Contacts between the two chains:
Residue I83 in chain B interacts with residue G168 in chain A (closest heavy-atom distance 3.0 Å).
Residue G66 in chain B is in contact with residue G168 in chain A (closest heavy-atom distance 3.3 Å).
Residue R85 in chain B is in contact with residue D165 in chain A (closest heavy-atom distance 3.1 Å).
Residue Y91 in chain B interacts with residue A187 in chain A (closest heavy-atom distance 3.8 Å).
Residue I95 in chain B is in contact with residue Y161 in chain A (closest heavy-atom distance 3.6 Å).
Residue L75 in chain B is in contact with residue S196 in chain A (closest heavy-atom distance 3.8 Å).
Residue P93 in chain B contacts residue I162 in chain A (closest heavy-atom distance 2.9 Å).
Residue Y91 in chain B contacts residue K188 in chain A (closest heavy-atom distance 2.9 Å).
Residue S81 in chain B contacts residue R190 in chain A (closest heavy-atom distance 2.8 Å).
Residue Y67 in chain B contacts residue W166 in chain A (closest heavy-atom distance 3.9 Å).
Residue E87 in chain B is in contact with residue A187 in chain A (closest heavy-atom distance 3.8 Å).
Residue I83 in chain B contacts residue F170 in chain A (closest heavy-atom distance 3.8 Å).
Residue Y67 in chain B is in contact with residue D165 in chain A (closest heavy-atom distance 2.9 Å).
Residue V80 in chain B is in contact with residue R190 in chain A (closest heavy-atom distance 3.5 Å).
Residue M92 in chain B is in contact with residue I162 in chain A (closest heavy-atom distance 3.3 Å).
Residue N64 in chain B interacts with residue F171 in chain A (closest heavy-atom distance 3.1 Å).
Residue V80 in chain B interacts with residue F170 in chain A (closest heavy-atom distance 3.4 Å).
Residue E89 in chain B interacts with residue I162 in chain A (closest heavy-atom distance 3.7 Å).
Residue P93 in chain B is in contact with residue Y161 in chain A (closest heavy-atom distance 3.3 Å).
Residue Y91 in chain B is in contact with residue Q176 in chain A (closest heavy-atom distance 3.8 Å).
Residue K90 in chain B interacts with residue S185 in chain A (closest heavy-atom distance 3.9 Å).
Residue P84 in chain B contacts residue T167 in chain A (closest heavy-atom distance 3.8 Å).
Residue D94 in chain B contacts residue I162 in chain A (closest heavy-atom distance 3.9 Å).
Residue Y63 in chain B is in contact with residue F170 in chain A (closest heavy-atom distance 3.5 Å).
Residue H73 in chain B interacts with residue F170 in chain A (closest heavy-atom distance 3.7 Å).
Residue T96 in chain B is in contact with residue T163 in chain A (closest heavy-atom distance 3.2 Å).
Residue R85 in chain B interacts with residue G168 in chain A (closest heavy-atom distance 3.8 Å).
Residue R85 in chain B is in contact with residue T167 in chain A (closest heavy-atom distance 3.2 Å).
Residue L88 in chain B interacts with residue K169 in chain A (closest heavy-atom distance 3.6 Å).
Residue Y91 in chain B contacts residue H182 in chain A (closest heavy-atom distance 3.4 Å).
Residue M92 in chain B contacts residue N160 in chain A (closest heavy-atom distance 3.0 Å).
Residue I82 in chain B interacts with residue G168 in chain A (closest heavy-atom distance 3.5 Å).
Residue C68 in chain B contacts residue T167 in chain A (closest heavy-atom distance 3.3 Å).
Residue I83 in chain B is in contact with residue K169 in chain A (closest heavy-atom distance 2.8 Å).
Residue P93 in chain B contacts residue N160 in chain A (closest heavy-atom distance 3.2 Å).
Residue T96 in chain B interacts with residue G164 in chain A (closest heavy-atom distance 3.6 Å).
Residue I95 in chain B interacts with residue I162 in chain A (closest heavy-atom distance 3.3 Å).
Residue M92 in chain B is in contact with residue Y161 in chain A (closest heavy-atom distance 3.7 Å).
Residue Y91 in chain B contacts residue V189 in chain A (closest heavy-atom distance 3.7 Å).
Residue I83 in chain B contacts residue R190 in chain A (closest heavy-atom distance 3.2 Å).
Residue N64 in chain B is in contact with residue F170 in chain A (closest heavy-atom distance 3.0 Å).
Residue Y67 in chain B interacts with residue G164 in chain A (closest heavy-atom distance 3.8 Å).
Residue E87 in chain B interacts with residue K188 in chain A (closest heavy-atom distance 3.8 Å).
Residue M92 in chain B contacts residue V172 in chain A (closest heavy-atom distance 3.7 Å).
Residue T96 in chain B contacts residue I162 in chain A (closest heavy-atom distance 3.3 Å).
Residue I83 in chain B is in contact with residue K188 in chain A (closest heavy-atom distance 3.6 Å).
Residue Y91 in chain B is in contact with residue Q181 in chain A (closest heavy-atom distance 3.9 Å).
Residue N78 in chain B is in contact with residue S196 in chain A (closest heavy-atom distance 2.8 Å).
Residue S65 in chain B contacts residue K169 in chain A (closest heavy-atom distance 3.7 Å).
Residue I82 in chain B is in contact with residue F170 in chain A (closest heavy-atom distance 3.3 Å).
Residue Y63 in chain B interacts with residue F171 in chain A (closest heavy-atom distance 3.4 Å).
Residue R85 in chain B interacts with residue W166 in chain A (closest heavy-atom distance 3.6 Å).
Residue N64 in chain B is in contact with residue K169 in chain A (closest heavy-atom distance 3.2 Å).
Residue E76 in chain B contacts residue P195 in chain A (closest heavy-atom distance 3.6 Å).
Residue E76 in chain B contacts residue F194 in chain A (closest heavy-atom distance 3.1 Å).
Residue G66 in chain B is in contact with residue T167 in chain A (closest heavy-atom distance 2.6 Å).
Residue G66 in chain B is in contact with residue W166 in chain A (closest heavy-atom distance 3.2 Å).
Residue I82 in chain B interacts with residue K169 in chain A (closest heavy-atom distance 3.3 Å).
Residue Y67 in chain B interacts with residue T167 in chain A (closest heavy-atom distance 3.4 Å).
Residue M92 in chain B interacts with residue Q176 in chain A (closest heavy-atom distance 3.2 Å).

This data describes a binding interaction between two proteins.

Sequence of chain A:
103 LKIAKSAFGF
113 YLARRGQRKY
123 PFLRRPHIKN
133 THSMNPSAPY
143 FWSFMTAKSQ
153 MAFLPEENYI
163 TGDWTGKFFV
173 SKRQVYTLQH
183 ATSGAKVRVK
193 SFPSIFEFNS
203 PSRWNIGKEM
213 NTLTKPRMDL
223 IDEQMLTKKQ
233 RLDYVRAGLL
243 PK

Sequence of chain B:
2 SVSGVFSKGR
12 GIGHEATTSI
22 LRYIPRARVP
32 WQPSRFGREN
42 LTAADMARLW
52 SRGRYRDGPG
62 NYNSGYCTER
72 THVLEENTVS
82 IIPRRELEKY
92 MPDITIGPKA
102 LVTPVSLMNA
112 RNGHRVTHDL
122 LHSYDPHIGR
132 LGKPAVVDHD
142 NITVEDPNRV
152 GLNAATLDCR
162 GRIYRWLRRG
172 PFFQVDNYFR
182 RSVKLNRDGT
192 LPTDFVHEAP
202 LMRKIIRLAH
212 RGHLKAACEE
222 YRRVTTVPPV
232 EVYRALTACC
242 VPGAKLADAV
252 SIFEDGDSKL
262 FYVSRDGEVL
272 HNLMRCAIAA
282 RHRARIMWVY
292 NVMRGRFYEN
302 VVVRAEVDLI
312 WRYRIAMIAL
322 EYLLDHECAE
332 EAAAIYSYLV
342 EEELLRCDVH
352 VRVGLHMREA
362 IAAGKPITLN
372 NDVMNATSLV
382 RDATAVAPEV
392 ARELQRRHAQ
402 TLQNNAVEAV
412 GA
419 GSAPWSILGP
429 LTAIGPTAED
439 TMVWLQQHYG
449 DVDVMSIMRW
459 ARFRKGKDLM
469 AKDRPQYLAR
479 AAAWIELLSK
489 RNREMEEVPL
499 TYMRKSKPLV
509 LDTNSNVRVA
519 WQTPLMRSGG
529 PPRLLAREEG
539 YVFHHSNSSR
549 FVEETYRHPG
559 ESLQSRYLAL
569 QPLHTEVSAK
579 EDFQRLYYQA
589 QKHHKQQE